Residue-level contacts at the interface:
Residue L69 in chain B interacts with residue F1 in chain A (closest heavy-atom distance 4.3 Å).
Residue Q210 in chain B interacts with residue L3 in chain A (closest heavy-atom distance 3.1 Å).
Residue K32 in chain B contacts residue L7 in chain A (closest heavy-atom distance 4.1 Å).
Residue H203 in chain B contacts residue W2 in chain A (closest heavy-atom distance 4.0 Å).
Residue E157 in chain B is in contact with residue F1 in chain A (closest heavy-atom distance 2.5 Å).
Residue F182 in chain B contacts residue F1 in chain A (closest heavy-atom distance 3.5 Å).
Residue Y36 in chain B interacts with residue L3 in chain A (closest heavy-atom distance 3.7 Å).
Residue L69 in chain B contacts residue L3 in chain A (closest heavy-atom distance 4.1 Å).
Residue T78 in chain B contacts residue F1 in chain A (closest heavy-atom distance 4.3 Å).
Residue Y33 in chain B interacts with residue N6 in chain A (closest heavy-atom distance 3.1 Å).
Residue S181 in chain B contacts residue F1 in chain A (closest heavy-atom distance 3.2 Å).
Residue I66 in chain B contacts residue F1 in chain A (closest heavy-atom distance 4.5 Å).
Residue T34 in chain B interacts with residue L3 in chain A (closest heavy-atom distance 3.8 Å).
Residue Y201 in chain B is in contact with residue W2 in chain A (closest heavy-atom distance 3.5 Å).
Residue Y33 in chain B interacts with residue W8 in chain A (closest heavy-atom distance 3.7 Å).
Residue Q210 in chain B contacts residue F1 in chain A (closest heavy-atom distance 3.7 Å).
Residue Q29 in chain B contacts residue F1 in chain A (closest heavy-atom distance 3.0 Å).
Residue Y35 in chain B is in contact with residue N6 in chain A (closest heavy-atom distance 2.8 Å).
Residue Y33 in chain B interacts with residue L7 in chain A (closest heavy-atom distance 2.7 Å).
Residue S181 in chain B is in contact with residue W2 in chain A (closest heavy-atom distance 2.9 Å).
Residue S31 in chain B interacts with residue L7 in chain A (closest heavy-atom distance 4.4 Å).
Residue Y186 in chain B contacts residue F1 in chain A (closest heavy-atom distance 2.9 Å).
Residue T34 in chain B interacts with residue P4 in chain A (closest heavy-atom distance 2.8 Å).
Residue Y33 in chain B interacts with residue P4 in chain A (closest heavy-atom distance 4.4 Å).
Residue T34 in chain B interacts with residue L7 in chain A (closest heavy-atom distance 3.8 Å).
Residue V76 in chain B is in contact with residue F1 in chain A (closest heavy-atom distance 4.8 Å).
Residue Q29 in chain B is in contact with residue W2 in chain A (closest heavy-atom distance 4.9 Å).
Residue L208 in chain B contacts residue W2 in chain A (closest heavy-atom distance 3.3 Å).
Residue T34 in chain B contacts residue N6 in chain A (closest heavy-atom distance 3.3 Å).
Residue Y33 in chain B is in contact with residue A5 in chain A (closest heavy-atom distance 3.1 Å).
Residue Q29 in chain B is in contact with residue L3 in chain A (closest heavy-atom distance 3.5 Å).
Residue Y36 in chain B contacts residue N6 in chain A (closest heavy-atom distance 3.3 Å).
Residue Q210 in chain B is in contact with residue W2 in chain A (closest heavy-atom distance 3.6 Å).
Residue L69 in chain B interacts with residue P4 in chain A (closest heavy-atom distance 3.7 Å).
Residue Y201 in chain B contacts residue F1 in chain A (closest heavy-atom distance 3.7 Å).
Residue Y36 in chain B contacts residue P4 in chain A (closest heavy-atom distance 3.5 Å).
Residue V38 in chain B contacts residue L3 in chain A (closest heavy-atom distance 4.8 Å).
Residue F209 in chain B interacts with residue W2 in chain A (closest heavy-atom distance 4.2 Å).
Residue T34 in chain B interacts with residue A5 in chain A (closest heavy-atom distance 3.5 Å).
Residue Y35 in chain B is in contact with residue L7 in chain A (closest heavy-atom distance 4.1 Å).
Residue I66 in chain B interacts with residue L3 in chain A (closest heavy-atom distance 4.2 Å).

The following describes two proteins that form a bound complex.

Sequence of chain B:
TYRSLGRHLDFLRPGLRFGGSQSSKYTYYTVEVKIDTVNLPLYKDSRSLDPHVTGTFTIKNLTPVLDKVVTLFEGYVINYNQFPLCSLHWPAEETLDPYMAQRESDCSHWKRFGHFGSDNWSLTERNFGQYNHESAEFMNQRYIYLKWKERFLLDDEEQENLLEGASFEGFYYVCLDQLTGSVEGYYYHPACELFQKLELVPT

Sequence of chain A:
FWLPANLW